Sequence of protein 2:
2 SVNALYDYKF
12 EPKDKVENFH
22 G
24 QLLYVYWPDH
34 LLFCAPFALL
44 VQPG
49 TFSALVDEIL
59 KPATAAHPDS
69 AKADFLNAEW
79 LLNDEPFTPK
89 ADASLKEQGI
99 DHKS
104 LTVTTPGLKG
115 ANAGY

Interface contacts:
Residue F39 in protein 1 interacts with residue L6 in protein 2 (closest heavy-atom distance 3.2 Å).
Residue K371 in protein 1 interacts with residue A117 in protein 2 (closest heavy-atom distance 3.4 Å).
Residue Q459 in protein 1 interacts with residue K14 in protein 2 (closest heavy-atom distance 3.1 Å).
Residue Y379 in protein 1 contacts residue A64 in protein 2 (closest heavy-atom distance 3.1 Å).
Residue Y429 in protein 1 is in contact with residue P13 in protein 2 (closest heavy-atom distance 3.3 Å).
Residue Y342 in protein 1 interacts with residue C37 in protein 2 (closest heavy-atom distance 3.6 Å).
Residue T406 in protein 1 is in contact with residue P39 in protein 2 (closest heavy-atom distance 3.2 Å).
Residue R428 in protein 1 contacts residue N81 in protein 2 (closest heavy-atom distance 2.8 Å).
Residue Q459 in protein 1 contacts residue N19 in protein 2 (closest heavy-atom distance 3.4 Å).
Residue H455 in protein 1 is in contact with residue Y27 in protein 2 (closest heavy-atom distance 2.5 Å).
Residue Q341 in protein 1 interacts with residue C37 in protein 2 (closest heavy-atom distance 3.1 Å).
Residue F390 in protein 1 interacts with residue A64 in protein 2 (closest heavy-atom distance 3.5 Å).
Residue F39 in protein 1 contacts residue N4 in protein 2 (closest heavy-atom distance 3.3 Å).
Residue R376 in protein 1 contacts residue L34 in protein 2 (closest heavy-atom distance 3.5 Å).
Residue V454 in protein 1 contacts residue A41 in protein 2 (closest heavy-atom distance 3.7 Å).
Residue E445 in protein 1 contacts residue Y9 in protein 2 (closest heavy-atom distance 3.7 Å).
Residue Y429 in protein 1 interacts with residue K101 in protein 2 (closest heavy-atom distance 3.4 Å).
Residue R428 in protein 1 contacts residue D99 in protein 2 (closest heavy-atom distance 2.7 Å).
Residue N392 in protein 1 is in contact with residue F36 in protein 2 (closest heavy-atom distance 3.2 Å).
Residue F390 in protein 1 is in contact with residue L35 in protein 2 (closest heavy-atom distance 3.3 Å).
Residue H442 in protein 1 is in contact with residue S2 in protein 2 (closest heavy-atom distance 2.4 Å).
Residue T338 in protein 1 interacts with residue C37 in protein 2 (closest heavy-atom distance 3.0 Å).
Residue I407 in protein 1 is in contact with residue C37 in protein 2 (closest heavy-atom distance 3.5 Å).
Residue Q449 in protein 1 is in contact with residue K14 in protein 2 (closest heavy-atom distance 3.0 Å).
Residue T394 in protein 1 interacts with residue A61 in protein 2 (closest heavy-atom distance 3.6 Å).
Residue R428 in protein 1 contacts residue K101 in protein 2 (closest heavy-atom distance 2.5 Å).
Residue Q459 in protein 1 contacts residue D15 in protein 2 (closest heavy-atom distance 3.1 Å).
Residue Q421 in protein 1 contacts residue N81 in protein 2 (closest heavy-atom distance 3.2 Å).
Residue L417 in protein 1 contacts residue P39 in protein 2 (closest heavy-atom distance 3.7 Å).
Residue E443 in protein 1 contacts residue V3 in protein 2 (closest heavy-atom distance 3.4 Å).
Residue P396 in protein 1 interacts with residue A41 in protein 2 (closest heavy-atom distance 3.7 Å).
Residue Q397 in protein 1 is in contact with residue P39 in protein 2 (closest heavy-atom distance 2.9 Å).
Residue L395 in protein 1 contacts residue A41 in protein 2 (closest heavy-atom distance 2.7 Å).
Residue T394 in protein 1 is in contact with residue F40 in protein 2 (closest heavy-atom distance 3.3 Å).
Residue Q341 in protein 1 is in contact with residue L35 in protein 2 (closest heavy-atom distance 2.7 Å).
Residue Q449 in protein 1 is in contact with residue F11 in protein 2 (closest heavy-atom distance 3.6 Å).
Residue H430 in protein 1 interacts with residue Y27 in protein 2 (closest heavy-atom distance 3.5 Å).
Residue Q459 in protein 1 contacts residue H21 in protein 2 (closest heavy-atom distance 2.8 Å).
Residue L395 in protein 1 interacts with residue F40 in protein 2 (closest heavy-atom distance 3.7 Å).
Residue P396 in protein 1 is in contact with residue P39 in protein 2 (closest heavy-atom distance 3.6 Å).
Residue Y458 in protein 1 contacts residue L25 in protein 2 (closest heavy-atom distance 3.4 Å).
Residue I448 in protein 1 contacts residue P13 in protein 2 (closest heavy-atom distance 3.5 Å).
Residue L380 in protein 1 interacts with residue Y119 in protein 2 (closest heavy-atom distance 3.3 Å).
Residue E445 in protein 1 interacts with residue V3 in protein 2 (closest heavy-atom distance 2.9 Å).
Residue I448 in protein 1 is in contact with residue K14 in protein 2 (closest heavy-atom distance 3.3 Å).
Residue F390 in protein 1 is in contact with residue F36 in protein 2 (closest heavy-atom distance 3.6 Å).
Residue Q459 in protein 1 is in contact with residue F20 in protein 2 (closest heavy-atom distance 3.1 Å).
Residue H455 in protein 1 is in contact with residue L25 in protein 2 (closest heavy-atom distance 3.7 Å).
Residue L417 in protein 1 contacts residue Y29 in protein 2 (closest heavy-atom distance 3.3 Å).
Residue Q397 in protein 1 interacts with residue Y27 in protein 2 (closest heavy-atom distance 3.1 Å).
Residue H430 in protein 1 interacts with residue K101 in protein 2 (closest heavy-atom distance 3.0 Å).
Residue H455 in protein 1 contacts residue D15 in protein 2 (closest heavy-atom distance 2.5 Å).
Residue F39 in protein 1 contacts residue A5 in protein 2 (closest heavy-atom distance 3.4 Å).
Residue H455 in protein 1 interacts with residue F20 in protein 2 (closest heavy-atom distance 3.6 Å).
Residue R376 in protein 1 is in contact with residue Y119 in protein 2 (closest heavy-atom distance 3.3 Å).
Residue Q449 in protein 1 interacts with residue Y9 in protein 2 (closest heavy-atom distance 3.2 Å).
Residue T415 in protein 1 interacts with residue L34 in protein 2 (closest heavy-atom distance 3.3 Å).
Residue Y458 in protein 1 interacts with residue A41 in protein 2 (closest heavy-atom distance 2.5 Å).
Residue T415 in protein 1 contacts residue G118 in protein 2 (closest heavy-atom distance 3.6 Å).
Residue Y379 in protein 1 contacts residue P66 in protein 2 (closest heavy-atom distance 3.2 Å).

These two protein chains interact to form a complex.

Sequence of protein 1:
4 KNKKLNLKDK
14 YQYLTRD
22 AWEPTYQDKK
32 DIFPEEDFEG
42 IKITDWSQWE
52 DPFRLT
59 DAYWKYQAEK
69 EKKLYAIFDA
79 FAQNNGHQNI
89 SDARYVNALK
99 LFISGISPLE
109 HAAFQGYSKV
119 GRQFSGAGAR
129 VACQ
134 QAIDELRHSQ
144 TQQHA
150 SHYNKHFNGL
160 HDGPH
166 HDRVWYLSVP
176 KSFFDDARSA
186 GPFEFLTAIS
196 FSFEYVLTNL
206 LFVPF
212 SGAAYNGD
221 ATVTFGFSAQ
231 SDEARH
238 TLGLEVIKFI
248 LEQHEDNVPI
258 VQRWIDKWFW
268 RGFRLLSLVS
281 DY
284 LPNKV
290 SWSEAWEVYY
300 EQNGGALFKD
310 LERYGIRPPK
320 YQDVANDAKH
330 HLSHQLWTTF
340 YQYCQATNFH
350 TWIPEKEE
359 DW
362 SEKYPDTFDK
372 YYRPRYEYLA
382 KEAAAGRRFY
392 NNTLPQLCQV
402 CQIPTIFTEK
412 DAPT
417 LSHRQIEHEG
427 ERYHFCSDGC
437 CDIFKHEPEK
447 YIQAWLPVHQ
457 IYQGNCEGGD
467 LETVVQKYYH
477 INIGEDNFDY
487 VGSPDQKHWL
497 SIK